Contacts between the two chains:
Residue L503 in protein 2 interacts with residue F454 in protein 1 (closest heavy-atom distance 3.2 Å).
Residue F752 in protein 2 interacts with residue Q262 in protein 1 (closest heavy-atom distance 3.1 Å).
Residue L769 in protein 2 is in contact with residue I265 in protein 1 (closest heavy-atom distance 3.2 Å).
Residue A575 in protein 2 is in contact with residue L453 in protein 1 (closest heavy-atom distance 3.4 Å).
Residue S753 in protein 2 interacts with residue Q262 in protein 1 (closest heavy-atom distance 3.1 Å).
Residue L504 in protein 2 is in contact with residue F454 in protein 1 (closest heavy-atom distance 3.7 Å).
Residue D772 in protein 2 interacts with residue R482 in protein 1 (closest heavy-atom distance 2.9 Å).
Residue E562 in protein 2 contacts residue H463 in protein 1 (closest heavy-atom distance 2.9 Å).
Residue L751 in protein 2 contacts residue P174 in protein 1 (closest heavy-atom distance 3.2 Å).
Residue N774 in protein 2 contacts residue A481 in protein 1 (closest heavy-atom distance 3.7 Å).
Residue T768 in protein 2 interacts with residue S479 in protein 1 (closest heavy-atom distance 2.1 Å).
Residue E562 in protein 2 is in contact with residue P464 in protein 1 (closest heavy-atom distance 3.4 Å).
Residue Y565 in protein 2 interacts with residue Y460 in protein 1 (closest heavy-atom distance 3.7 Å).
Residue L736 in protein 2 is in contact with residue L199 in protein 1 (closest heavy-atom distance 3.2 Å).
Residue W734 in protein 2 is in contact with residue E263 in protein 1 (closest heavy-atom distance 3.4 Å).
Residue E562 in protein 2 is in contact with residue G462 in protein 1 (closest heavy-atom distance 2.7 Å).
Residue L769 in protein 2 interacts with residue E263 in protein 1 (closest heavy-atom distance 3.1 Å).
Residue Q490 in protein 2 is in contact with residue F414 in protein 1 (closest heavy-atom distance 3.3 Å).
Residue Q490 in protein 2 is in contact with residue L417 in protein 1 (closest heavy-atom distance 3.8 Å).
Residue N774 in protein 2 is in contact with residue S479 in protein 1 (closest heavy-atom distance 3.6 Å).
Residue T768 in protein 2 is in contact with residue S475 in protein 1 (closest heavy-atom distance 3.5 Å).
Residue L765 in protein 2 interacts with residue M478 in protein 1 (closest heavy-atom distance 3.5 Å).
Residue T768 in protein 2 is in contact with residue M478 in protein 1 (closest heavy-atom distance 3.6 Å).
Residue D772 in protein 2 contacts residue M480 in protein 1 (closest heavy-atom distance 2.7 Å).
Residue M732 in protein 2 contacts residue R482 in protein 1 (closest heavy-atom distance 3.6 Å).
Residue M732 in protein 2 is in contact with residue D203 in protein 1 (closest heavy-atom distance 3.8 Å).
Residue Q490 in protein 2 interacts with residue P381 in protein 1 (closest heavy-atom distance 3.0 Å).
Residue T563 in protein 2 is in contact with residue Q410 in protein 1 (closest heavy-atom distance 2.9 Å).
Residue E571 in protein 2 is in contact with residue L453 in protein 1 (closest heavy-atom distance 2.9 Å).
Residue C492 in protein 2 contacts residue Y460 in protein 1 (closest heavy-atom distance 2.3 Å).
Residue L736 in protein 2 contacts residue R264 in protein 1 (closest heavy-atom distance 3.4 Å).
Residue E771 in protein 2 is in contact with residue S479 in protein 1 (closest heavy-atom distance 3.4 Å).
Residue L765 in protein 2 contacts residue E263 in protein 1 (closest heavy-atom distance 3.0 Å).
Residue Y496 in protein 2 contacts residue P458 in protein 1 (closest heavy-atom distance 3.4 Å).
Residue L736 in protein 2 interacts with residue Q201 in protein 1 (closest heavy-atom distance 3.0 Å).
Residue Y496 in protein 2 is in contact with residue Y460 in protein 1 (closest heavy-atom distance 3.3 Å).
Residue V560 in protein 2 is in contact with residue V413 in protein 1 (closest heavy-atom distance 3.4 Å).
Residue D772 in protein 2 contacts residue S479 in protein 1 (closest heavy-atom distance 2.9 Å).
Residue A739 in protein 2 is in contact with residue L172 in protein 1 (closest heavy-atom distance 2.9 Å).
Residue W734 in protein 2 interacts with residue Q201 in protein 1 (closest heavy-atom distance 3.1 Å).
Residue L830 in protein 2 interacts with residue L172 in protein 1 (closest heavy-atom distance 3.5 Å).
Residue C574 in protein 2 contacts residue L453 in protein 1 (closest heavy-atom distance 3.8 Å).
Residue E562 in protein 2 contacts residue Y460 in protein 1 (closest heavy-atom distance 3.8 Å).
Residue V773 in protein 2 is in contact with residue S479 in protein 1 (closest heavy-atom distance 2.6 Å).
Residue L751 in protein 2 interacts with residue L172 in protein 1 (closest heavy-atom distance 3.5 Å).
Residue L503 in protein 2 is in contact with residue L457 in protein 1 (closest heavy-atom distance 3.6 Å).
Residue W734 in protein 2 is in contact with residue R482 in protein 1 (closest heavy-atom distance 3.1 Å).
Residue S753 in protein 2 is in contact with residue R176 in protein 1 (closest heavy-atom distance 3.1 Å).
Residue L567 in protein 2 interacts with residue R461 in protein 1 (closest heavy-atom distance 3.8 Å).
Residue W734 in protein 2 contacts residue D203 in protein 1 (closest heavy-atom distance 3.0 Å).
Residue T563 in protein 2 interacts with residue R461 in protein 1 (closest heavy-atom distance 3.5 Å).
Residue M742 in protein 2 interacts with residue L172 in protein 1 (closest heavy-atom distance 3.8 Å).
Residue D772 in protein 2 interacts with residue A481 in protein 1 (closest heavy-atom distance 2.9 Å).
Residue L769 in protein 2 contacts residue M478 in protein 1 (closest heavy-atom distance 3.6 Å).
Residue C489 in protein 2 interacts with residue F414 in protein 1 (closest heavy-atom distance 2.9 Å).
Residue A564 in protein 2 is in contact with residue Y460 in protein 1 (closest heavy-atom distance 3.6 Å).
Residue C489 in protein 2 contacts residue N412 in protein 1 (closest heavy-atom distance 3.0 Å).
Residue E571 in protein 2 contacts residue L457 in protein 1 (closest heavy-atom distance 3.2 Å).
Residue I507 in protein 2 interacts with residue F454 in protein 1 (closest heavy-atom distance 3.3 Å).
Residue C489 in protein 2 is in contact with residue P381 in protein 1 (closest heavy-atom distance 3.7 Å).

This data describes a binding interaction between two proteins.

Sequence of protein 1:
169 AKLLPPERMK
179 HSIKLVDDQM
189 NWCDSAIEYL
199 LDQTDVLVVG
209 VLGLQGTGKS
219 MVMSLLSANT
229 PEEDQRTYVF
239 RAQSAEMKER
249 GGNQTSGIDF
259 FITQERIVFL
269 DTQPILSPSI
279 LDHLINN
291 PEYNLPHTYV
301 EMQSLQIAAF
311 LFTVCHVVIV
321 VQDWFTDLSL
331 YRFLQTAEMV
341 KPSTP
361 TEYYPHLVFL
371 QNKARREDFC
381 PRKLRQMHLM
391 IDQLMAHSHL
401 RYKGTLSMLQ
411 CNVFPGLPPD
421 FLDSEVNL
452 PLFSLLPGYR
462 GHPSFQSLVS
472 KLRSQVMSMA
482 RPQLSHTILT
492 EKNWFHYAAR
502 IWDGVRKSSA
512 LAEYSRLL

Sequence of protein 2:
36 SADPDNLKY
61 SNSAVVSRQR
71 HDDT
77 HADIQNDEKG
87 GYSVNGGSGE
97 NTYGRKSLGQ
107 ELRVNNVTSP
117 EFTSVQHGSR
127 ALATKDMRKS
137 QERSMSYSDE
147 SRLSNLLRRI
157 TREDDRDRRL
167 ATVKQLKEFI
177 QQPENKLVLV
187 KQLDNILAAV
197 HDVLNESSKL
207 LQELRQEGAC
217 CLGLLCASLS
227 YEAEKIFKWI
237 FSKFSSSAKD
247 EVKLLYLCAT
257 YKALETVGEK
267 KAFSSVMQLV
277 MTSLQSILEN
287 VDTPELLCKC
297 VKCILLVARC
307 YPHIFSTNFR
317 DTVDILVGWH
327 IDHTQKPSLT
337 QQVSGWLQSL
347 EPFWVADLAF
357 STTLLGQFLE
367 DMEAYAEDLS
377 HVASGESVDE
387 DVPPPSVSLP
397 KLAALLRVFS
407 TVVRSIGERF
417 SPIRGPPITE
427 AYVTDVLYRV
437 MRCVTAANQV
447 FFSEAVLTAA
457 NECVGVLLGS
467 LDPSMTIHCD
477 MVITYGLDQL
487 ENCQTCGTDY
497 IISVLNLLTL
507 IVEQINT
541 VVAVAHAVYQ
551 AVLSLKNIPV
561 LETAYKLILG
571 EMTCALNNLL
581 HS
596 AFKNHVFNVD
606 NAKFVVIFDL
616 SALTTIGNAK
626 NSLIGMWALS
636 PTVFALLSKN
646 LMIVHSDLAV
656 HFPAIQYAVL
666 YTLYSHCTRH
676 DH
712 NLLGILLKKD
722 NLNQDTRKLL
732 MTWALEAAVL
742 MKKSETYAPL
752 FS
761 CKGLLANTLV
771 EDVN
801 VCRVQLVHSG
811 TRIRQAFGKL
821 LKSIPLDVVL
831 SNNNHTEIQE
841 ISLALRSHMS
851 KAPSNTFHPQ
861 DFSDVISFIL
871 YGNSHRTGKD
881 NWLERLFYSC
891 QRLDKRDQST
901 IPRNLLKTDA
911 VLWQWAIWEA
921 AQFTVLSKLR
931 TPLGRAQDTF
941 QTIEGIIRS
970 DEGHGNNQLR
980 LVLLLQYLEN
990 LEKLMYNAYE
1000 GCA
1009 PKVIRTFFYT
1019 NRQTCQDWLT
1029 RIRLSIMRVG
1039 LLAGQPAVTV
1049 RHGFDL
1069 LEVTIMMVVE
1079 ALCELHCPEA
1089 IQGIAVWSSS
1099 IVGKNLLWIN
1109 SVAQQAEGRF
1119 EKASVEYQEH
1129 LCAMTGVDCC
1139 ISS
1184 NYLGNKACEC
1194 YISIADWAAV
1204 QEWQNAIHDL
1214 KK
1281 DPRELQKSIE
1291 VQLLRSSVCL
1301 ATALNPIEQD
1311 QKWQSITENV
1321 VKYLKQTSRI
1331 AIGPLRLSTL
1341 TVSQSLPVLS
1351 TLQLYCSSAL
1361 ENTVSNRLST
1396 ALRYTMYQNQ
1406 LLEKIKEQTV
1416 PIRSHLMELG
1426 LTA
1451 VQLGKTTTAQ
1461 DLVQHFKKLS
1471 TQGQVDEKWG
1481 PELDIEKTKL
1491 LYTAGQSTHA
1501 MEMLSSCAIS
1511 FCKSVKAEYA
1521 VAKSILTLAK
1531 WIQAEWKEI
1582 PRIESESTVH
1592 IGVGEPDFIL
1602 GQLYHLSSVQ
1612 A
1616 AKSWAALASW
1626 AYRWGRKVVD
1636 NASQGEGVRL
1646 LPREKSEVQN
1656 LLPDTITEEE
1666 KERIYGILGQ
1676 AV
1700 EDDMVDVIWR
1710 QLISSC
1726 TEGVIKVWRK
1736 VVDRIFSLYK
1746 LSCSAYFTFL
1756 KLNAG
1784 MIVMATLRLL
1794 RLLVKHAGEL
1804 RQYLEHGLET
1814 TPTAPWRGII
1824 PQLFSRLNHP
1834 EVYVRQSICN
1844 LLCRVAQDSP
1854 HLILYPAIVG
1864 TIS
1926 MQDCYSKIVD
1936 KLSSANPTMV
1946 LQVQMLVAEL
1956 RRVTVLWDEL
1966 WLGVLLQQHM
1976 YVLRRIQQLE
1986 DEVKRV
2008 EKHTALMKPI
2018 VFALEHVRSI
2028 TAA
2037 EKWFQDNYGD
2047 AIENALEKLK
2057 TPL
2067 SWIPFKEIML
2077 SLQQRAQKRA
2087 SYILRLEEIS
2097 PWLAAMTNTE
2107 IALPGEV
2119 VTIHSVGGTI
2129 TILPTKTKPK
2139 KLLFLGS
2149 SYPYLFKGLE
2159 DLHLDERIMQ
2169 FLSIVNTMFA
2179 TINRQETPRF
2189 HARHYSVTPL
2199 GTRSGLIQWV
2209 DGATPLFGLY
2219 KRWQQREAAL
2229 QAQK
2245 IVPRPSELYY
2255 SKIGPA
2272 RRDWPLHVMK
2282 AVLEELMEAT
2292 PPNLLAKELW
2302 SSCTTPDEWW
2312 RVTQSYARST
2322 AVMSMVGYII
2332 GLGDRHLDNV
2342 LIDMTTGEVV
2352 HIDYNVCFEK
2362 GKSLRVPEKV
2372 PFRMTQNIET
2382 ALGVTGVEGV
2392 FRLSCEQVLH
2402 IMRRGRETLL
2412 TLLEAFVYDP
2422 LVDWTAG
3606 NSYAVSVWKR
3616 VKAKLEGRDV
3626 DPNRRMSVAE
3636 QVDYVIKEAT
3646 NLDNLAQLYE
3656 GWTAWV